The following describes two proteins that form a bound complex.

Sequence of protein 2:
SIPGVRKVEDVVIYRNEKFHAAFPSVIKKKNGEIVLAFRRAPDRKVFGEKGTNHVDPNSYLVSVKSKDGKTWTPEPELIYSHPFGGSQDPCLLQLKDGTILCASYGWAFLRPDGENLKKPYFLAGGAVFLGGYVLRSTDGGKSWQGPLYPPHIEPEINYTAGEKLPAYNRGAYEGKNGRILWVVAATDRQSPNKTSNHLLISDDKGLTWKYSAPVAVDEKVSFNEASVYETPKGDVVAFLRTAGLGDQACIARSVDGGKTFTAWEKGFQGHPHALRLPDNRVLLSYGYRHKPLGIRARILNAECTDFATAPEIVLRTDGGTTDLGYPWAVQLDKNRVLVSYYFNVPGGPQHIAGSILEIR

Interface contacts:
Residue F56 in protein 2 interacts with residue F121 in protein 1 (closest heavy-atom distance 3.5 Å).
Residue Y97 in protein 2 interacts with residue H119 in protein 1 (closest heavy-atom distance 2.7 Å).
Residue R81 in protein 2 is in contact with residue L147 in protein 1 (closest heavy-atom distance 3.8 Å).
Residue S118 in protein 2 is in contact with residue Y97 in protein 1 (closest heavy-atom distance 3.5 Å).
Residue H119 in protein 2 contacts residue N95 in protein 1 (closest heavy-atom distance 3.7 Å).
Residue P79 in protein 2 contacts residue P120 in protein 1 (closest heavy-atom distance 3.2 Å).
Residue L147 in protein 2 interacts with residue E86 in protein 1 (closest heavy-atom distance 3.5 Å).
Residue Y97 in protein 2 is in contact with residue P120 in protein 1 (closest heavy-atom distance 3.9 Å).
Residue F84 in protein 2 interacts with residue F121 in protein 1 (closest heavy-atom distance 3.7 Å).
Residue F146 in protein 2 is in contact with residue R81 in protein 1 (closest heavy-atom distance 3.0 Å).
Residue F84 in protein 2 is in contact with residue A145 in protein 1 (closest heavy-atom distance 3.8 Å).
Residue P120 in protein 2 is in contact with residue P79 in protein 1 (closest heavy-atom distance 3.2 Å).
Residue F121 in protein 2 contacts residue F84 in protein 1 (closest heavy-atom distance 3.6 Å).
Residue N95 in protein 2 is in contact with residue P94 in protein 1 (closest heavy-atom distance 2.8 Å).
Residue L115 in protein 2 is in contact with residue L115 in protein 1 (closest heavy-atom distance 3.3 Å).
Residue F84 in protein 2 interacts with residue G151 in protein 1 (closest heavy-atom distance 3.5 Å).
Residue N90 in protein 2 contacts residue R148 in protein 1 (closest heavy-atom distance 3.5 Å).
Residue F84 in protein 2 contacts residue L147 in protein 1 (closest heavy-atom distance 3.7 Å).
Residue E86 in protein 2 interacts with residue D150 in protein 1 (closest heavy-atom distance 3.5 Å).
Residue Y97 in protein 2 contacts residue Y97 in protein 1 (closest heavy-atom distance 3.6 Å).
Residue G122 in protein 2 contacts residue N95 in protein 1 (closest heavy-atom distance 3.4 Å).
Residue S118 in protein 2 is in contact with residue S118 in protein 1 (closest heavy-atom distance 2.8 Å).
Residue E86 in protein 2 is in contact with residue R148 in protein 1 (closest heavy-atom distance 2.8 Å).
Residue P120 in protein 2 contacts residue F56 in protein 1 (closest heavy-atom distance 3.6 Å).
Residue F84 in protein 2 interacts with residue A199 in protein 1 (closest heavy-atom distance 3.7 Å).
Residue R148 in protein 2 interacts with residue V92 in protein 1 (closest heavy-atom distance 3.0 Å).
Residue V92 in protein 2 contacts residue R148 in protein 1 (closest heavy-atom distance 2.9 Å).
Residue G85 in protein 2 interacts with residue N154 in protein 1 (closest heavy-atom distance 3.3 Å).
Residue R81 in protein 2 contacts residue R148 in protein 1 (closest heavy-atom distance 3.7 Å).
Residue D150 in protein 2 contacts residue G85 in protein 1 (closest heavy-atom distance 3.9 Å).
Residue L147 in protein 2 interacts with residue F84 in protein 1 (closest heavy-atom distance 3.6 Å).
Residue R148 in protein 2 is in contact with residue N90 in protein 1 (closest heavy-atom distance 3.7 Å).
Residue N95 in protein 2 contacts residue G122 in protein 1 (closest heavy-atom distance 3.4 Å).
Residue L147 in protein 2 interacts with residue R81 in protein 1 (closest heavy-atom distance 3.7 Å).
Residue E86 in protein 2 is in contact with residue G151 in protein 1 (closest heavy-atom distance 3.5 Å).
Residue P94 in protein 2 is in contact with residue P94 in protein 1 (closest heavy-atom distance 3.7 Å).
Residue P94 in protein 2 is in contact with residue N95 in protein 1 (closest heavy-atom distance 2.9 Å).
Residue N154 in protein 2 contacts residue G85 in protein 1 (closest heavy-atom distance 3.4 Å).
Residue Y97 in protein 2 is in contact with residue S118 in protein 1 (closest heavy-atom distance 3.5 Å).
Residue P120 in protein 2 contacts residue N95 in protein 1 (closest heavy-atom distance 3.4 Å).
Residue A145 in protein 2 contacts residue F84 in protein 1 (closest heavy-atom distance 3.7 Å).
Residue P120 in protein 2 contacts residue Y97 in protein 1 (closest heavy-atom distance 3.9 Å).
Residue R148 in protein 2 is in contact with residue E86 in protein 1 (closest heavy-atom distance 2.8 Å).
Residue D150 in protein 2 is in contact with residue K87 in protein 1 (closest heavy-atom distance 2.9 Å).
Residue D150 in protein 2 contacts residue E86 in protein 1 (closest heavy-atom distance 3.5 Å).
Residue P120 in protein 2 interacts with residue R77 in protein 1 (closest heavy-atom distance 3.8 Å).
Residue N95 in protein 2 contacts residue H119 in protein 1 (closest heavy-atom distance 3.8 Å).
Residue P79 in protein 2 interacts with residue F121 in protein 1 (closest heavy-atom distance 3.9 Å).
Residue K87 in protein 2 interacts with residue D150 in protein 1 (closest heavy-atom distance 2.8 Å).
Residue G151 in protein 2 is in contact with residue F84 in protein 1 (closest heavy-atom distance 3.4 Å).
Residue H119 in protein 2 interacts with residue Y97 in protein 1 (closest heavy-atom distance 2.6 Å).
Residue G151 in protein 2 is in contact with residue E86 in protein 1 (closest heavy-atom distance 3.5 Å).
Residue R81 in protein 2 contacts residue F146 in protein 1 (closest heavy-atom distance 3.0 Å).
Residue K180 in protein 2 contacts residue K180 in protein 1 (closest heavy-atom distance 3.8 Å).
Residue F121 in protein 2 contacts residue F56 in protein 1 (closest heavy-atom distance 3.6 Å).
Residue F56 in protein 2 is in contact with residue P120 in protein 1 (closest heavy-atom distance 3.6 Å).
Residue N95 in protein 2 interacts with residue P120 in protein 1 (closest heavy-atom distance 3.6 Å).
Residue R148 in protein 2 interacts with residue R81 in protein 1 (closest heavy-atom distance 3.6 Å).
Residue R77 in protein 2 interacts with residue P120 in protein 1 (closest heavy-atom distance 3.8 Å).
Residue E86 in protein 2 contacts residue L147 in protein 1 (closest heavy-atom distance 3.5 Å).

Sequence of protein 1:
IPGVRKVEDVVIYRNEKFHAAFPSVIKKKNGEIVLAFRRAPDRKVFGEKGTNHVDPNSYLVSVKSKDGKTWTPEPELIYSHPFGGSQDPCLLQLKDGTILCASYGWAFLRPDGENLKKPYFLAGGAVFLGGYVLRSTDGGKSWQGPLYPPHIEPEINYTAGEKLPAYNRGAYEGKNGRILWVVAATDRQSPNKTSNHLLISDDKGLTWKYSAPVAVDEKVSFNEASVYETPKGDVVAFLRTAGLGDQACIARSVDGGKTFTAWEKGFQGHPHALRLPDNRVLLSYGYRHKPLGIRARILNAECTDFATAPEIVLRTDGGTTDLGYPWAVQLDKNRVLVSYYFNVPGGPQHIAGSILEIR